Sequence of chain A:
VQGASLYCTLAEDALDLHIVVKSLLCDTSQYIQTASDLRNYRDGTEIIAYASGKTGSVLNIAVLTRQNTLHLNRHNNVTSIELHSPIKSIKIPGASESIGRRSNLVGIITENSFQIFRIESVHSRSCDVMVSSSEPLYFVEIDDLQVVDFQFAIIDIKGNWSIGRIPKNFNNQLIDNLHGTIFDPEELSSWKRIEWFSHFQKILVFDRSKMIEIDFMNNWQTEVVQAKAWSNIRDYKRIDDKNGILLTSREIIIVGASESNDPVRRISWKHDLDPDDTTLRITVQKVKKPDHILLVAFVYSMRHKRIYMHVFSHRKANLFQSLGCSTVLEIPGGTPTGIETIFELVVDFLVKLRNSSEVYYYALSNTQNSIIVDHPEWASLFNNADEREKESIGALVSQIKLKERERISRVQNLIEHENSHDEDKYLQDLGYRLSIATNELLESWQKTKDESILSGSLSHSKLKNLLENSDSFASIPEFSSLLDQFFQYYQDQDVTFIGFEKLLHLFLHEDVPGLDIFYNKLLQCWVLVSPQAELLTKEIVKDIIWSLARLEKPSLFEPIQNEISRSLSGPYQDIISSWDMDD

The following describes two proteins that form a bound complex.

Sequence of chain B:
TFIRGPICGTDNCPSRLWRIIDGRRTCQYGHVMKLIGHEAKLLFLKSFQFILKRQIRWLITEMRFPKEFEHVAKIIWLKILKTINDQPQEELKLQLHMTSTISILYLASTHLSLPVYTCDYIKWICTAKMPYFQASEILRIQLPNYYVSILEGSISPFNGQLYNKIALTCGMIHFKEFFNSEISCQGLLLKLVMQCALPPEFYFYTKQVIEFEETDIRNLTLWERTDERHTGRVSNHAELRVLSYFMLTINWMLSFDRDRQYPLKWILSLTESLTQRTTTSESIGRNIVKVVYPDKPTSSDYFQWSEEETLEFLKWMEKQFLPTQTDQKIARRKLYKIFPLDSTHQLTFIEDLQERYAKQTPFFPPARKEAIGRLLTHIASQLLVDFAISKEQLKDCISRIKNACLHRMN

Residue-level contacts at the interface:
Residue K599 in chain A contacts residue Q272 in chain B (closest heavy-atom distance 3.1 Å).
Residue I589 in chain A interacts with residue F320 in chain B (closest heavy-atom distance 3.3 Å).
Residue R762 in chain A interacts with residue K142 in chain B (closest heavy-atom distance 3.2 Å).
Residue D770 in chain A contacts residue L141 in chain B (closest heavy-atom distance 3.1 Å).
Residue W722 in chain A is in contact with residue Y446 in chain B (closest heavy-atom distance 3.1 Å).
Residue L732 in chain A contacts residue E265 in chain B (closest heavy-atom distance 3.4 Å).
Residue L702 in chain A is in contact with residue K255 in chain B (closest heavy-atom distance 3.0 Å).
Residue E706 in chain A is in contact with residue T437 in chain B (closest heavy-atom distance 3.3 Å).
Residue R603 in chain A interacts with residue F268 in chain B (closest heavy-atom distance 3.3 Å).
Residue E573 in chain A interacts with residue K495 in chain B (closest heavy-atom distance 3.3 Å).
Residue D739 in chain A contacts residue K271 in chain B (closest heavy-atom distance 3.1 Å).
Residue H656 in chain A interacts with residue N244 in chain B (closest heavy-atom distance 2.9 Å).
Residue S588 in chain A is in contact with residue N514 in chain B (closest heavy-atom distance 3.4 Å).
Residue K597 in chain A contacts residue D323 in chain B (closest heavy-atom distance 2.9 Å).
Residue E706 in chain A interacts with residue I439 in chain B (closest heavy-atom distance 3.1 Å).
Residue R603 in chain A is in contact with residue Q272 in chain B (closest heavy-atom distance 3.3 Å).
Residue H656 in chain A interacts with residue H171 in chain B (closest heavy-atom distance 3.3 Å).
Residue S743 in chain A contacts residue Q250 in chain B (closest heavy-atom distance 2.9 Å).
Residue F703 in chain A is in contact with residue G251 in chain B (closest heavy-atom distance 3.3 Å).
Residue E573 in chain A interacts with residue K499 in chain B (closest heavy-atom distance 3.1 Å).
Residue S763 in chain A contacts residue L138 in chain B (closest heavy-atom distance 3.3 Å).
Residue W574 in chain A contacts residue K499 in chain B (closest heavy-atom distance 3.5 Å).
Residue E759 in chain A contacts residue K134 in chain B (closest heavy-atom distance 3.2 Å).
Residue W775 in chain A is in contact with residue K113 in chain B (closest heavy-atom distance 2.3 Å).
Residue H705 in chain A interacts with residue E346 in chain B (closest heavy-atom distance 3.1 Å).
Residue L650 in chain A contacts residue E241 in chain B (closest heavy-atom distance 3.1 Å).
Residue W574 in chain A interacts with residue K495 in chain B (closest heavy-atom distance 3.4 Å).
Residue D776 in chain A interacts with residue K134 in chain B (closest heavy-atom distance 3.2 Å).
Residue R762 in chain A is in contact with residue K139 in chain B (closest heavy-atom distance 3.2 Å).
Residue E759 in chain A is in contact with residue L138 in chain B (closest heavy-atom distance 3.1 Å).
Residue D739 in chain A is in contact with residue Y267 in chain B (closest heavy-atom distance 3.2 Å).
Residue L724 in chain A interacts with residue T450 in chain B (closest heavy-atom distance 2.6 Å).
Residue F578 in chain A is in contact with residue N315 in chain B (closest heavy-atom distance 3.1 Å).
Residue E748 in chain A interacts with residue H171 in chain B (closest heavy-atom distance 3.0 Å).
Residue V725 in chain A is in contact with residue Y446 in chain B (closest heavy-atom distance 3.2 Å).
Residue L577 in chain A interacts with residue K499 in chain B (closest heavy-atom distance 3.3 Å).
Residue D739 in chain A interacts with residue Q250 in chain B (closest heavy-atom distance 2.5 Å).
Residue N580 in chain A interacts with residue K506 in chain B (closest heavy-atom distance 2.9 Å).
Residue L704 in chain A contacts residue F438 in chain B (closest heavy-atom distance 3.4 Å).
Residue W722 in chain A contacts residue P264 in chain B (closest heavy-atom distance 3.4 Å).
Residue L577 in chain A is in contact with residue K506 in chain B (closest heavy-atom distance 2.5 Å).
Residue L724 in chain A contacts residue Q443 in chain B (closest heavy-atom distance 3.5 Å).
Residue I596 in chain A interacts with residue Q272 in chain B (closest heavy-atom distance 3.0 Å).
Residue S765 in chain A contacts residue K142 in chain B (closest heavy-atom distance 3.2 Å).
Residue V569 in chain A is in contact with residue E474 in chain B (closest heavy-atom distance 3.0 Å).
Residue K698 in chain A interacts with residue R124 in chain B (closest heavy-atom distance 3.2 Å).
Residue I568 in chain A contacts residue E474 in chain B (closest heavy-atom distance 3.2 Å).
Residue D770 in chain A contacts residue N145 in chain B (closest heavy-atom distance 3.0 Å).
Residue D778 in chain A contacts residue F110 in chain B (closest heavy-atom distance 3.4 Å).
Residue S588 in chain A contacts residue M513 in chain B (closest heavy-atom distance 2.7 Å).
Residue D778 in chain A contacts residue K113 in chain B (closest heavy-atom distance 3.4 Å).
Residue P767 in chain A contacts residue N145 in chain B (closest heavy-atom distance 3.0 Å).
Residue R584 in chain A contacts residue N514 in chain B (closest heavy-atom distance 3.1 Å).
Residue V593 in chain A contacts residue F320 in chain B (closest heavy-atom distance 3.3 Å).
Residue S726 in chain A interacts with residue E265 in chain B (closest heavy-atom distance 3.0 Å).
Residue I649 in chain A is in contact with residue F242 in chain B (closest heavy-atom distance 3.0 Å).
Residue W775 in chain A interacts with residue Q109 in chain B (closest heavy-atom distance 2.6 Å).
Residue I589 in chain A contacts residue W316 in chain B (closest heavy-atom distance 3.3 Å).
Residue I736 in chain A contacts residue L254 in chain B (closest heavy-atom distance 3.5 Å).
Residue S655 in chain A interacts with residue N244 in chain B (closest heavy-atom distance 3.0 Å).